These two protein chains interact to form a complex.

Sequence of protein 2:
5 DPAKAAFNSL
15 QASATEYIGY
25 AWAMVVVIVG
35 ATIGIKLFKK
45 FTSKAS

Sequence of protein 1:
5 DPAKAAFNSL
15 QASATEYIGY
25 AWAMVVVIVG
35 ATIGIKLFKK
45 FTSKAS

Residue-level contacts at the interface:
Residue A7 in protein 2 contacts residue Y24 in protein 1 (closest heavy-atom distance 5.0 Å).
Residue W26 in protein 2 interacts with residue F42 in protein 1 (closest heavy-atom distance 3.9 Å).
Residue W26 in protein 2 interacts with residue A35 in protein 1 (closest heavy-atom distance 4.7 Å).
Residue V30 in protein 2 interacts with residue F42 in protein 1 (closest heavy-atom distance 4.8 Å).
Residue D5 in protein 2 is in contact with residue E20 in protein 1 (closest heavy-atom distance 3.3 Å).
Residue K8 in protein 2 interacts with residue Y24 in protein 1 (closest heavy-atom distance 3.8 Å).
Residue I22 in protein 2 interacts with residue V31 in protein 1 (closest heavy-atom distance 3.5 Å).
Residue F11 in protein 2 is in contact with residue M28 in protein 1 (closest heavy-atom distance 3.6 Å).
Residue F11 in protein 2 is in contact with residue A27 in protein 1 (closest heavy-atom distance 4.3 Å).
Residue W26 in protein 2 is in contact with residue G38 in protein 1 (closest heavy-atom distance 3.9 Å).
Residue I37 in protein 2 interacts with residue T46 in protein 1 (closest heavy-atom distance 4.1 Å).
Residue F11 in protein 2 contacts residue Y24 in protein 1 (closest heavy-atom distance 3.6 Å).
Residue K44 in protein 2 is in contact with residue S50 in protein 1 (closest heavy-atom distance 4.5 Å).
Residue Q15 in protein 2 is in contact with residue A27 in protein 1 (closest heavy-atom distance 4.8 Å).
Residue V33 in protein 2 interacts with residue K43 in protein 1 (closest heavy-atom distance 3.7 Å).
Residue I22 in protein 2 is in contact with residue A35 in protein 1 (closest heavy-atom distance 3.8 Å).
Residue K40 in protein 2 contacts residue S50 in protein 1 (closest heavy-atom distance 2.8 Å).
Residue W26 in protein 2 is in contact with residue I39 in protein 1 (closest heavy-atom distance 3.7 Å).
Residue V29 in protein 2 is in contact with residue I39 in protein 1 (closest heavy-atom distance 3.9 Å).
Residue I22 in protein 2 interacts with residue I32 in protein 1 (closest heavy-atom distance 4.6 Å).
Residue L41 in protein 2 is in contact with residue S50 in protein 1 (closest heavy-atom distance 3.5 Å).
Residue V29 in protein 2 is in contact with residue K43 in protein 1 (closest heavy-atom distance 4.2 Å).
Residue A18 in protein 2 is in contact with residue M28 in protein 1 (closest heavy-atom distance 3.8 Å).
Residue V33 in protein 2 contacts residue F42 in protein 1 (closest heavy-atom distance 3.8 Å).
Residue L14 in protein 2 interacts with residue M28 in protein 1 (closest heavy-atom distance 4.0 Å).
Residue I37 in protein 2 contacts residue S47 in protein 1 (closest heavy-atom distance 4.1 Å).
Residue V29 in protein 2 interacts with residue F42 in protein 1 (closest heavy-atom distance 3.7 Å).
Residue D5 in protein 2 interacts with residue Y24 in protein 1 (closest heavy-atom distance 3.0 Å).
Residue I37 in protein 2 contacts residue S50 in protein 1 (closest heavy-atom distance 4.4 Å).
Residue A18 in protein 2 is in contact with residue I32 in protein 1 (closest heavy-atom distance 4.3 Å).
Residue V33 in protein 2 contacts residue T46 in protein 1 (closest heavy-atom distance 3.7 Å).
Residue A25 in protein 2 contacts residue I39 in protein 1 (closest heavy-atom distance 4.7 Å).
Residue Q15 in protein 2 interacts with residue M28 in protein 1 (closest heavy-atom distance 3.7 Å).